Sequence of protein 2:
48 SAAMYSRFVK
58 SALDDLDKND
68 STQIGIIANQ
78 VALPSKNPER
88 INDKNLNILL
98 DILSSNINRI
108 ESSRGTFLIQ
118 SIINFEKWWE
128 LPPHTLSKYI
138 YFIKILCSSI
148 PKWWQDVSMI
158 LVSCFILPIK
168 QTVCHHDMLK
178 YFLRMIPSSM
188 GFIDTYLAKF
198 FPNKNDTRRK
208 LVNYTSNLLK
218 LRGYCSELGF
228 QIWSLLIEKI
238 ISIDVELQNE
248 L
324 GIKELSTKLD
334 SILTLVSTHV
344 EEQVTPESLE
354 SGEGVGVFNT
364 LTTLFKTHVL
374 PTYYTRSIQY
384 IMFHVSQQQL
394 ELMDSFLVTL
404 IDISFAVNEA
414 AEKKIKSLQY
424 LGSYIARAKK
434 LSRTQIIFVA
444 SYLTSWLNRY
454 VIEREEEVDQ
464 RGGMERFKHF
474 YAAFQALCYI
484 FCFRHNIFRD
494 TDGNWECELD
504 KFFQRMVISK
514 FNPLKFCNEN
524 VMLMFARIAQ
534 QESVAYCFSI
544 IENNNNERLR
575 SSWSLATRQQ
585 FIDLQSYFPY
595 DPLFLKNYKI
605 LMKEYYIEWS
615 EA

Sequence of protein 1:
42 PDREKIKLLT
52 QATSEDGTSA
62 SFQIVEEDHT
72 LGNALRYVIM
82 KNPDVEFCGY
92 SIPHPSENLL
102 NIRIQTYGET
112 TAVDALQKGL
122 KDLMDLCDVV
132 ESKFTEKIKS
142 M

Residue-level contacts at the interface:
Residue R551 in protein 2 contacts residue R44 in protein 1 (closest heavy-atom distance 4.5 Å).
Residue R553 in protein 2 is in contact with residue Q118 in protein 1 (closest heavy-atom distance 3.6 Å).

The following describes two proteins that form a bound complex.